Sequence of protein 1:
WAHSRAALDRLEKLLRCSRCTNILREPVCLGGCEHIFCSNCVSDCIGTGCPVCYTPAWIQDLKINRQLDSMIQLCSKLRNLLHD

These two protein chains interact to form a complex.

Residue-level contacts at the interface:
Residue K78 in protein 2 interacts with residue I67 in protein 1 (closest heavy-atom distance 4.9 Å).
Residue R69 in protein 2 contacts residue P64 in protein 1 (closest heavy-atom distance 4.2 Å).
Residue K78 in protein 2 is in contact with residue W66 in protein 1 (closest heavy-atom distance 3.7 Å).

Sequence of protein 2:
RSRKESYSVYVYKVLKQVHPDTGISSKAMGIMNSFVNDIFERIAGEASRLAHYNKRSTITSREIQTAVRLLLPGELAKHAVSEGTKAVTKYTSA